The following describes two proteins that form a bound complex.

Interface contacts:
Residue V34 in chain B is in contact with residue F2 in chain A (closest heavy-atom distance 4.6 Å).
Residue N83 in chain B interacts with residue L7 in chain A (closest heavy-atom distance 4.0 Å).
Residue K149 in chain B is in contact with residue L7 in chain A (closest heavy-atom distance 3.2 Å).
Residue G80 in chain B contacts residue L7 in chain A (closest heavy-atom distance 3.8 Å).
Residue Y155 in chain B interacts with residue F6 in chain A (closest heavy-atom distance 3.4 Å).
Residue W170 in chain B interacts with residue D1 in chain A (closest heavy-atom distance 3.5 Å).
Residue Y7 in chain B contacts residue F2 in chain A (closest heavy-atom distance 3.5 Å).
Residue Y162 in chain B interacts with residue D1 in chain A (closest heavy-atom distance 2.9 Å).
Residue T146 in chain B interacts with residue L7 in chain A (closest heavy-atom distance 4.5 Å).
Residue E166 in chain B interacts with residue D1 in chain A (closest heavy-atom distance 4.1 Å).
Residue N69 in chain B interacts with residue T5 in chain A (closest heavy-atom distance 4.7 Å).
Residue F36 in chain B interacts with residue F2 in chain A (closest heavy-atom distance 4.8 Å).
Residue Y77 in chain B is in contact with residue F6 in chain A (closest heavy-atom distance 4.2 Å).
Residue A73 in chain B is in contact with residue T5 in chain A (closest heavy-atom distance 3.3 Å).
Residue Y9 in chain B interacts with residue F2 in chain A (closest heavy-atom distance 3.4 Å).
Residue D159 in chain B is in contact with residue F6 in chain A (closest heavy-atom distance 4.4 Å).
Residue T76 in chain B interacts with residue T5 in chain A (closest heavy-atom distance 3.1 Å).
Residue K149 in chain B is in contact with residue L8 in chain A (closest heavy-atom distance 3.0 Å).
Residue R158 in chain B interacts with residue N4 in chain A (closest heavy-atom distance 3.8 Å).
Residue W150 in chain B contacts residue L7 in chain A (closest heavy-atom distance 2.8 Å).
Residue D117 in chain B is in contact with residue F6 in chain A (closest heavy-atom distance 4.7 Å).
Residue A24 in chain B is in contact with residue F2 in chain A (closest heavy-atom distance 4.6 Å).
Residue V79 in chain B is in contact with residue L7 in chain A (closest heavy-atom distance 3.9 Å).
Residue R158 in chain B contacts residue F6 in chain A (closest heavy-atom distance 4.0 Å).
Residue W150 in chain B interacts with residue F6 in chain A (closest heavy-atom distance 3.7 Å).
Residue Y9 in chain B contacts residue T5 in chain A (closest heavy-atom distance 3.7 Å).
Residue T76 in chain B contacts residue L7 in chain A (closest heavy-atom distance 3.4 Å).
Residue Y77 in chain B is in contact with residue L8 in chain A (closest heavy-atom distance 4.0 Å).
Residue N69 in chain B interacts with residue F2 in chain A (closest heavy-atom distance 3.3 Å).
Residue T146 in chain B interacts with residue L8 in chain A (closest heavy-atom distance 3.1 Å).
Residue G80 in chain B is in contact with residue L8 in chain A (closest heavy-atom distance 4.3 Å).
Residue A70 in chain B is in contact with residue F2 in chain A (closest heavy-atom distance 3.9 Å).
Residue Y126 in chain B interacts with residue L8 in chain A (closest heavy-atom distance 3.5 Å).
Residue Y102 in chain B interacts with residue A3 in chain A (closest heavy-atom distance 3.0 Å).
Residue Y162 in chain B interacts with residue F2 in chain A (closest heavy-atom distance 3.7 Å).
Residue Y77 in chain B is in contact with residue T5 in chain A (closest heavy-atom distance 3.6 Å).
Residue N66 in chain B is in contact with residue D1 in chain A (closest heavy-atom distance 3.0 Å).
Residue N69 in chain B interacts with residue A3 in chain A (closest heavy-atom distance 3.2 Å).
Residue W136 in chain B contacts residue F6 in chain A (closest heavy-atom distance 4.8 Å).
Residue I98 in chain B is in contact with residue L8 in chain A (closest heavy-atom distance 4.2 Å).
Residue Y87 in chain B interacts with residue L8 in chain A (closest heavy-atom distance 2.5 Å).
Residue R100 in chain B is in contact with residue F6 in chain A (closest heavy-atom distance 4.5 Å).
Residue Y9 in chain B contacts residue A3 in chain A (closest heavy-atom distance 4.3 Å).
Residue E166 in chain B contacts residue F2 in chain A (closest heavy-atom distance 4.8 Å).
Residue T76 in chain B contacts residue F6 in chain A (closest heavy-atom distance 4.6 Å).
Residue R100 in chain B interacts with residue A3 in chain A (closest heavy-atom distance 4.4 Å).
Residue L119 in chain B interacts with residue L8 in chain A (closest heavy-atom distance 3.8 Å).
Residue Y102 in chain B is in contact with residue F2 in chain A (closest heavy-atom distance 3.5 Å).
Residue N83 in chain B is in contact with residue L8 in chain A (closest heavy-atom distance 2.9 Å).
Residue Y162 in chain B interacts with residue A3 in chain A (closest heavy-atom distance 3.5 Å).
Residue Y62 in chain B contacts residue D1 in chain A (closest heavy-atom distance 3.2 Å).
Residue N66 in chain B interacts with residue F2 in chain A (closest heavy-atom distance 3.0 Å).
Residue R65 in chain B is in contact with residue D1 in chain A (closest heavy-atom distance 2.8 Å).
Residue V84 in chain B contacts residue L8 in chain A (closest heavy-atom distance 3.5 Å).
Residue Y7 in chain B contacts residue D1 in chain A (closest heavy-atom distance 3.5 Å).
Residue A45 in chain B interacts with residue F2 in chain A (closest heavy-atom distance 4.5 Å).
Residue R100 in chain B contacts residue N4 in chain A (closest heavy-atom distance 3.0 Å).
Residue W150 in chain B interacts with residue L8 in chain A (closest heavy-atom distance 4.0 Å).
Residue Y155 in chain B contacts residue L7 in chain A (closest heavy-atom distance 4.7 Å).
Residue R100 in chain B contacts residue T5 in chain A (closest heavy-atom distance 3.7 Å).

Sequence of chain B:
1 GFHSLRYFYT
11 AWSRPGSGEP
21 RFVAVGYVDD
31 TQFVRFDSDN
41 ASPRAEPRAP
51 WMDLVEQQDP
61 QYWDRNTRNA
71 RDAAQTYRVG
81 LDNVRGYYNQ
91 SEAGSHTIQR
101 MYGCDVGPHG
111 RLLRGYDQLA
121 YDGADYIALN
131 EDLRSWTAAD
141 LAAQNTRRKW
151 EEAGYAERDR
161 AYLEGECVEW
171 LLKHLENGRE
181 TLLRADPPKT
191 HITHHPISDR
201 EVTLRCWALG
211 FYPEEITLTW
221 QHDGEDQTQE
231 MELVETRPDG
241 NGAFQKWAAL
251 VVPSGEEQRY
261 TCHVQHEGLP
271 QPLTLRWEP

Sequence of chain A:
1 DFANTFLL